Contacts between the two chains:
Residue R97 in the second protein is in contact with residue V3 in the first protein (closest heavy-atom distance 3.7 Å).
Residue E76 in the second protein interacts with residue V8 in the first protein (closest heavy-atom distance 4.9 Å).
Residue W133 in the second protein contacts residue R7 in the first protein (closest heavy-atom distance 3.9 Å).
Residue M67 in the second protein contacts residue T2 in the first protein (closest heavy-atom distance 3.6 Å).
Residue Y123 in the second protein interacts with residue W9 in the first protein (closest heavy-atom distance 3.4 Å).
Residue Y7 in the second protein contacts residue L1 in the first protein (closest heavy-atom distance 2.7 Å).
Residue Y118 in the second protein interacts with residue W9 in the first protein (closest heavy-atom distance 4.2 Å).
Residue T73 in the second protein is in contact with residue V8 in the first protein (closest heavy-atom distance 4.4 Å).
Residue Y159 in the second protein interacts with residue L1 in the first protein (closest heavy-atom distance 2.5 Å).
Residue S116 in the second protein contacts residue W9 in the first protein (closest heavy-atom distance 4.0 Å).
Residue W147 in the second protein is in contact with residue R7 in the first protein (closest heavy-atom distance 3.3 Å).
Residue Y74 in the second protein is in contact with residue R7 in the first protein (closest heavy-atom distance 3.5 Å).
Residue I80 in the second protein interacts with residue V8 in the first protein (closest heavy-atom distance 3.9 Å).
Residue N77 in the second protein contacts residue V8 in the first protein (closest heavy-atom distance 3.5 Å).
Residue V152 in the second protein contacts residue R7 in the first protein (closest heavy-atom distance 3.7 Å).
Residue Y7 in the second protein interacts with residue T2 in the first protein (closest heavy-atom distance 3.2 Å).
Residue Y99 in the second protein interacts with residue V3 in the first protein (closest heavy-atom distance 3.1 Å).
Residue E63 in the second protein interacts with residue T2 in the first protein (closest heavy-atom distance 2.8 Å).
Residue V152 in the second protein interacts with residue A6 in the first protein (closest heavy-atom distance 4.7 Å).
Residue V152 in the second protein interacts with residue V5 in the first protein (closest heavy-atom distance 4.1 Å).
Residue Q155 in the second protein interacts with residue V5 in the first protein (closest heavy-atom distance 3.5 Å).
Residue Y9 in the second protein contacts residue T2 in the first protein (closest heavy-atom distance 3.9 Å).
Residue S116 in the second protein contacts residue R7 in the first protein (closest heavy-atom distance 4.0 Å).
Residue E63 in the second protein is in contact with residue L1 in the first protein (closest heavy-atom distance 3.3 Å).
Residue Y99 in the second protein is in contact with residue T2 in the first protein (closest heavy-atom distance 3.4 Å).
Residue I95 in the second protein interacts with residue W9 in the first protein (closest heavy-atom distance 3.5 Å).
Residue N77 in the second protein contacts residue R7 in the first protein (closest heavy-atom distance 2.9 Å).
Residue T143 in the second protein is in contact with residue W9 in the first protein (closest heavy-atom distance 2.5 Å).
Residue D114 in the second protein is in contact with residue R7 in the first protein (closest heavy-atom distance 3.2 Å).
Residue N66 in the second protein contacts residue T2 in the first protein (closest heavy-atom distance 2.6 Å).
Residue T143 in the second protein interacts with residue V8 in the first protein (closest heavy-atom distance 4.7 Å).
Residue F33 in the second protein is in contact with residue L1 in the first protein (closest heavy-atom distance 4.6 Å).
Residue R97 in the second protein is in contact with residue R7 in the first protein (closest heavy-atom distance 3.1 Å).
Residue A81 in the second protein interacts with residue W9 in the first protein (closest heavy-atom distance 4.2 Å).
Residue N66 in the second protein contacts residue Q4 in the first protein (closest heavy-atom distance 3.4 Å).
Residue K146 in the second protein contacts residue V8 in the first protein (closest heavy-atom distance 4.4 Å).
Residue L156 in the second protein is in contact with residue V5 in the first protein (closest heavy-atom distance 3.9 Å).
Residue W147 in the second protein contacts residue W9 in the first protein (closest heavy-atom distance 3.8 Å).
Residue I80 in the second protein interacts with residue W9 in the first protein (closest heavy-atom distance 3.7 Å).
Residue R97 in the second protein interacts with residue V5 in the first protein (closest heavy-atom distance 4.5 Å).
Residue Y159 in the second protein is in contact with residue V3 in the first protein (closest heavy-atom distance 3.6 Å).
Residue K146 in the second protein interacts with residue W9 in the first protein (closest heavy-atom distance 2.7 Å).
Residue Y84 in the second protein interacts with residue W9 in the first protein (closest heavy-atom distance 2.9 Å).
Residue N66 in the second protein interacts with residue V3 in the first protein (closest heavy-atom distance 3.0 Å).
Residue Y171 in the second protein contacts residue L1 in the first protein (closest heavy-atom distance 2.7 Å).
Residue A117 in the second protein interacts with residue W9 in the first protein (closest heavy-atom distance 3.9 Å).
Residue W147 in the second protein is in contact with residue V8 in the first protein (closest heavy-atom distance 2.8 Å).
Residue T73 in the second protein interacts with residue A6 in the first protein (closest heavy-atom distance 4.8 Å).
Residue N77 in the second protein contacts residue W9 in the first protein (closest heavy-atom distance 2.8 Å).
Residue T73 in the second protein interacts with residue R7 in the first protein (closest heavy-atom distance 3.8 Å).
Residue L163 in the second protein is in contact with residue L1 in the first protein (closest heavy-atom distance 4.2 Å).
Residue W167 in the second protein contacts residue L1 in the first protein (closest heavy-atom distance 3.5 Å).
Residue Y59 in the second protein contacts residue L1 in the first protein (closest heavy-atom distance 3.9 Å).
Residue L156 in the second protein interacts with residue V3 in the first protein (closest heavy-atom distance 4.2 Å).
Residue M5 in the second protein is in contact with residue L1 in the first protein (closest heavy-atom distance 3.9 Å).
Residue L156 in the second protein contacts residue R7 in the first protein (closest heavy-atom distance 3.4 Å).
Residue Y159 in the second protein interacts with residue T2 in the first protein (closest heavy-atom distance 3.7 Å).
Residue I142 in the second protein interacts with residue W9 in the first protein (closest heavy-atom distance 4.7 Å).
Residue Y9 in the second protein contacts residue V3 in the first protein (closest heavy-atom distance 4.3 Å).
Residue Y74 in the second protein contacts residue W9 in the first protein (closest heavy-atom distance 4.5 Å).

The following describes two proteins that form a bound complex.

Sequence of the first protein:
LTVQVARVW

Sequence of the second protein:
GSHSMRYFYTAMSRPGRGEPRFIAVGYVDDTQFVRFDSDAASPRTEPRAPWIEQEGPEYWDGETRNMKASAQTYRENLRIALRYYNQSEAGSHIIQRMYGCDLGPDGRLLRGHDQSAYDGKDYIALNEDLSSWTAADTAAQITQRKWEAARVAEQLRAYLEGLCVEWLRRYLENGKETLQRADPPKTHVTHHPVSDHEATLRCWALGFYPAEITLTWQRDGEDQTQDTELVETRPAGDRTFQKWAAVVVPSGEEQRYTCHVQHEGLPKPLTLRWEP